This data describes a binding interaction between two proteins.

Residue-level contacts at the interface:
Residue F37 in protein 2 is in contact with residue T57 in protein 1 (closest heavy-atom distance 3.7 Å).
Residue V40 in protein 2 contacts residue T57 in protein 1 (closest heavy-atom distance 3.7 Å).
Residue V40 in protein 2 contacts residue I56 in protein 1 (closest heavy-atom distance 3.9 Å).
Residue I56 in protein 2 contacts residue V40 in protein 1 (closest heavy-atom distance 3.9 Å).
Residue T57 in protein 2 interacts with residue F37 in protein 1 (closest heavy-atom distance 3.7 Å).
Residue T57 in protein 2 is in contact with residue V40 in protein 1 (closest heavy-atom distance 3.7 Å).

Sequence of protein 1:
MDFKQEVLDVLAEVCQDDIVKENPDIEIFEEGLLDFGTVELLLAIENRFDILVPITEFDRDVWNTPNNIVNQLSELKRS

Sequence of protein 2:
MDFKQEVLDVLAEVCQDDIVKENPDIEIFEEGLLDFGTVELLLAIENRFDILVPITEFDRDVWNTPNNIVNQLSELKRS